Sequence of protein 1:
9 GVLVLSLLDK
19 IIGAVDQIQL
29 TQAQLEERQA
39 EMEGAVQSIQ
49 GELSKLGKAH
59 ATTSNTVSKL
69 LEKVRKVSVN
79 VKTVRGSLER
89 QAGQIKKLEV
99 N

This data describes a binding interaction between two proteins.

Residue-level contacts at the interface:
Residue Q89 in protein 2 contacts residue Q89 in protein 1 (closest heavy-atom distance 3.7 Å).
Residue V65 in protein 2 contacts residue T61 in protein 1 (closest heavy-atom distance 4.1 Å).
Residue L69 in protein 2 interacts with residue L68 in protein 1 (closest heavy-atom distance 3.8 Å).
Residue V82 in protein 2 interacts with residue V82 in protein 1 (closest heavy-atom distance 3.7 Å).
Residue L86 in protein 2 is in contact with residue Q89 in protein 1 (closest heavy-atom distance 3.2 Å).
Residue R83 in protein 2 is in contact with residue V82 in protein 1 (closest heavy-atom distance 3.4 Å).
Residue R73 in protein 2 contacts residue K71 in protein 1 (closest heavy-atom distance 2.9 Å).
Residue L86 in protein 2 interacts with residue L86 in protein 1 (closest heavy-atom distance 3.5 Å).
Residue Q30 in protein 2 contacts residue L33 in protein 1 (closest heavy-atom distance 4.1 Å).
Residue Q37 in protein 2 is in contact with residue R36 in protein 1 (closest heavy-atom distance 2.4 Å).
Residue H58 in protein 2 contacts residue L54 in protein 1 (closest heavy-atom distance 4.0 Å).
Residue Q37 in protein 2 contacts residue Q37 in protein 1 (closest heavy-atom distance 3.3 Å).
Residue Q27 in protein 2 interacts with residue I26 in protein 1 (closest heavy-atom distance 4.0 Å).
Residue I93 in protein 2 is in contact with residue Q89 in protein 1 (closest heavy-atom distance 3.8 Å).
Residue V65 in protein 2 interacts with residue V65 in protein 1 (closest heavy-atom distance 3.5 Å).
Residue L16 in protein 2 is in contact with residue L16 in protein 1 (closest heavy-atom distance 3.9 Å).
Residue I19 in protein 2 interacts with residue I19 in protein 1 (closest heavy-atom distance 3.9 Å).
Residue L96 in protein 2 is in contact with residue L96 in protein 1 (closest heavy-atom distance 3.8 Å).
Residue L68 in protein 2 is in contact with residue L68 in protein 1 (closest heavy-atom distance 4.1 Å).
Residue Q48 in protein 2 contacts residue I47 in protein 1 (closest heavy-atom distance 4.0 Å).
Residue K80 in protein 2 contacts residue N78 in protein 1 (closest heavy-atom distance 3.6 Å).
Residue E97 in protein 2 is in contact with residue L96 in protein 1 (closest heavy-atom distance 3.5 Å).
Residue V12 in protein 2 interacts with residue V12 in protein 1 (closest heavy-atom distance 4.0 Å).
Residue Q30 in protein 2 contacts residue I26 in protein 1 (closest heavy-atom distance 3.0 Å).
Residue L86 in protein 2 contacts residue S85 in protein 1 (closest heavy-atom distance 3.8 Å).
Residue Q30 in protein 2 contacts residue T29 in protein 1 (closest heavy-atom distance 3.3 Å).
Residue V44 in protein 2 is in contact with residue I47 in protein 1 (closest heavy-atom distance 3.8 Å).
Residue S62 in protein 2 interacts with residue T61 in protein 1 (closest heavy-atom distance 4.0 Å).
Residue L51 in protein 2 interacts with residue E50 in protein 1 (closest heavy-atom distance 4.0 Å).
Residue G55 in protein 2 interacts with residue L54 in protein 1 (closest heavy-atom distance 3.8 Å).
Residue Q48 in protein 2 interacts with residue E50 in protein 1 (closest heavy-atom distance 2.7 Å).
Residue L51 in protein 2 interacts with residue L51 in protein 1 (closest heavy-atom distance 4.1 Å).
Residue E34 in protein 2 is in contact with residue R36 in protein 1 (closest heavy-atom distance 3.6 Å).
Residue L16 in protein 2 interacts with residue L15 in protein 1 (closest heavy-atom distance 3.4 Å).
Residue L16 in protein 2 is in contact with residue I19 in protein 1 (closest heavy-atom distance 3.7 Å).
Residue Q30 in protein 2 interacts with residue Q30 in protein 1 (closest heavy-atom distance 3.4 Å).
Residue S76 in protein 2 interacts with residue V75 in protein 1 (closest heavy-atom distance 3.6 Å).
Residue H58 in protein 2 interacts with residue T61 in protein 1 (closest heavy-atom distance 2.8 Å).
Residue V23 in protein 2 interacts with residue I26 in protein 1 (closest heavy-atom distance 4.1 Å).
Residue I93 in protein 2 contacts residue I93 in protein 1 (closest heavy-atom distance 3.5 Å).
Residue H58 in protein 2 is in contact with residue A57 in protein 1 (closest heavy-atom distance 3.5 Å).
Residue I20 in protein 2 interacts with residue I19 in protein 1 (closest heavy-atom distance 4.0 Å).
Residue V79 in protein 2 contacts residue V79 in protein 1 (closest heavy-atom distance 3.8 Å).
Residue L51 in protein 2 is in contact with residue I47 in protein 1 (closest heavy-atom distance 4.1 Å).
Residue E34 in protein 2 interacts with residue L33 in protein 1 (closest heavy-atom distance 4.0 Å).
Residue V79 in protein 2 interacts with residue V75 in protein 1 (closest heavy-atom distance 3.9 Å).
Residue A90 in protein 2 interacts with residue Q89 in protein 1 (closest heavy-atom distance 3.2 Å).
Residue I47 in protein 2 is in contact with residue I47 in protein 1 (closest heavy-atom distance 3.7 Å).
Residue E41 in protein 2 interacts with residue M40 in protein 1 (closest heavy-atom distance 3.7 Å).
Residue L33 in protein 2 is in contact with residue L33 in protein 1 (closest heavy-atom distance 3.7 Å).
Residue L16 in protein 2 contacts residue V12 in protein 1 (closest heavy-atom distance 4.0 Å).
Residue V65 in protein 2 is in contact with residue T64 in protein 1 (closest heavy-atom distance 3.5 Å).
Residue E41 in protein 2 is in contact with residue R36 in protein 1 (closest heavy-atom distance 3.8 Å).
Residue H58 in protein 2 contacts residue H58 in protein 1 (closest heavy-atom distance 3.6 Å).
Residue V72 in protein 2 is in contact with residue L68 in protein 1 (closest heavy-atom distance 4.0 Å).
Residue Q37 in protein 2 interacts with residue M40 in protein 1 (closest heavy-atom distance 3.6 Å).
Residue I93 in protein 2 interacts with residue Q92 in protein 1 (closest heavy-atom distance 4.0 Å).
Residue I26 in protein 2 contacts residue I26 in protein 1 (closest heavy-atom distance 3.5 Å).
Residue Q37 in protein 2 is in contact with residue L33 in protein 1 (closest heavy-atom distance 3.0 Å).
Residue V44 in protein 2 is in contact with residue V44 in protein 1 (closest heavy-atom distance 4.0 Å).

Sequence of protein 2:
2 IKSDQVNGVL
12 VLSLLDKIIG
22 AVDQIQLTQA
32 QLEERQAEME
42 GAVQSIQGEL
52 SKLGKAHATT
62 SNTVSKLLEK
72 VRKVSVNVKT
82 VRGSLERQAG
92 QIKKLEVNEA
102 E